These two protein chains interact to form a complex.

Sequence of the second protein:
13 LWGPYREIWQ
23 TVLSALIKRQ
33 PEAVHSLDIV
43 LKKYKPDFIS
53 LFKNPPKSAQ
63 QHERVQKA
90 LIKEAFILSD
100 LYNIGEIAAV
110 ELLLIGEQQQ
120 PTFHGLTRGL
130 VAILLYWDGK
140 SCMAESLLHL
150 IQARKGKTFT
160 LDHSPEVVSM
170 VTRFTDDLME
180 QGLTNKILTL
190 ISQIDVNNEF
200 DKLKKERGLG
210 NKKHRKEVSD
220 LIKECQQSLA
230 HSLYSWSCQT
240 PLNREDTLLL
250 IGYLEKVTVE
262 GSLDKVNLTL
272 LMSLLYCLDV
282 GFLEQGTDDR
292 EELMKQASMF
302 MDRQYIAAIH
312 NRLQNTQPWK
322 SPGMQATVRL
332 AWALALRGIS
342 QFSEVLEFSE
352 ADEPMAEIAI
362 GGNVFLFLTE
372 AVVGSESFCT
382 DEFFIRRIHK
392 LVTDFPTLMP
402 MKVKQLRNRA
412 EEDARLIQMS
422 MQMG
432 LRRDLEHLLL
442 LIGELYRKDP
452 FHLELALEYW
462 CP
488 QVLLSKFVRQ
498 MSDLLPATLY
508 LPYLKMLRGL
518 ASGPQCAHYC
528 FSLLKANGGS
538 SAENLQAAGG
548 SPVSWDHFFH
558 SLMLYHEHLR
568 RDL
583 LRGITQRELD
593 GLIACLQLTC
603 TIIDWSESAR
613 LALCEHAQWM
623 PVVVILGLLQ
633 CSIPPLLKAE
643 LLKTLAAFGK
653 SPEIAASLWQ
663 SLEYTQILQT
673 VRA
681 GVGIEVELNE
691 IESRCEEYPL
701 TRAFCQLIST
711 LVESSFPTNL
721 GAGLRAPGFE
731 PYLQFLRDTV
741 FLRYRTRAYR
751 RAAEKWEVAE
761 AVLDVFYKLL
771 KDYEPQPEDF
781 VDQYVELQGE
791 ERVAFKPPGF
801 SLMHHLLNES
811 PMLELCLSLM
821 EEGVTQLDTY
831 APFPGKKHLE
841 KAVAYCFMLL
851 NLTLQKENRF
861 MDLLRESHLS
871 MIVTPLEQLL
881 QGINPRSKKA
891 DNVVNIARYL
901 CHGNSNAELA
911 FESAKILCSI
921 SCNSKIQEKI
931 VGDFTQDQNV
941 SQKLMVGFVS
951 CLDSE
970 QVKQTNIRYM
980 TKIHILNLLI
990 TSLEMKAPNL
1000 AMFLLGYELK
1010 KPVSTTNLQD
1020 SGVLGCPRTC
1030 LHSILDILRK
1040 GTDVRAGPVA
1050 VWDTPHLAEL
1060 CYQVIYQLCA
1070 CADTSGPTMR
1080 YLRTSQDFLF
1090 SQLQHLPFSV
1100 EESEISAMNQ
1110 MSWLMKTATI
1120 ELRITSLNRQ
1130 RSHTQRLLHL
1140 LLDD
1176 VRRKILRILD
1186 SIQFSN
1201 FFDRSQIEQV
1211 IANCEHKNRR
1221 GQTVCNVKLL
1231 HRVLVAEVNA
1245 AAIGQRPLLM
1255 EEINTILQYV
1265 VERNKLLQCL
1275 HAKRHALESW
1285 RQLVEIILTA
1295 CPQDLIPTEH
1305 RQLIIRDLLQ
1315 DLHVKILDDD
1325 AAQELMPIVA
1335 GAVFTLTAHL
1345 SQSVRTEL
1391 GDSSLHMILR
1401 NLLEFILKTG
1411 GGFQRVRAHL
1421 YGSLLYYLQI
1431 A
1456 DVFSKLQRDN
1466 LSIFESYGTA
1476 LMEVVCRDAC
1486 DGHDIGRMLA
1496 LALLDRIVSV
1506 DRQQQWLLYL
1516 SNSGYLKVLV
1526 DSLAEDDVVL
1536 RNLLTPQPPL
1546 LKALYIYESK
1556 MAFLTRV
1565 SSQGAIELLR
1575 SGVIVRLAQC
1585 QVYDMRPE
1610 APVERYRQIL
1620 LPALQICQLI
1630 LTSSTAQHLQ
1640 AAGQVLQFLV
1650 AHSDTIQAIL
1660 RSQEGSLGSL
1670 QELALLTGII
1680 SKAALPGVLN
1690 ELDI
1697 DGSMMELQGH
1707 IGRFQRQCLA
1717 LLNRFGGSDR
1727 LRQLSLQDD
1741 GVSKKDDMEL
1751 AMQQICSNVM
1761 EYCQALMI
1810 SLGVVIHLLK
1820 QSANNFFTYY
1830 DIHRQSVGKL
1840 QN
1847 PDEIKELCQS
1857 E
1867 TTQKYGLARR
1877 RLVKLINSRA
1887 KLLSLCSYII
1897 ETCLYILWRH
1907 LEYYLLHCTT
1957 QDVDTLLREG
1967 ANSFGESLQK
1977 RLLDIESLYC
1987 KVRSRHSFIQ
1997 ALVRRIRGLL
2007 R

Interface contacts:
Residue D1697 in the second protein contacts residue G1698 in the first protein (closest heavy-atom distance 4.4 Å).
Residue G1698 in the second protein is in contact with residue M1701 in the first protein (closest heavy-atom distance 3.9 Å).
Residue M1701 in the second protein interacts with residue G1698 in the first protein (closest heavy-atom distance 4.3 Å).
Residue G1698 in the second protein interacts with residue G1698 in the first protein (closest heavy-atom distance 3.4 Å).

Sequence of the first protein:
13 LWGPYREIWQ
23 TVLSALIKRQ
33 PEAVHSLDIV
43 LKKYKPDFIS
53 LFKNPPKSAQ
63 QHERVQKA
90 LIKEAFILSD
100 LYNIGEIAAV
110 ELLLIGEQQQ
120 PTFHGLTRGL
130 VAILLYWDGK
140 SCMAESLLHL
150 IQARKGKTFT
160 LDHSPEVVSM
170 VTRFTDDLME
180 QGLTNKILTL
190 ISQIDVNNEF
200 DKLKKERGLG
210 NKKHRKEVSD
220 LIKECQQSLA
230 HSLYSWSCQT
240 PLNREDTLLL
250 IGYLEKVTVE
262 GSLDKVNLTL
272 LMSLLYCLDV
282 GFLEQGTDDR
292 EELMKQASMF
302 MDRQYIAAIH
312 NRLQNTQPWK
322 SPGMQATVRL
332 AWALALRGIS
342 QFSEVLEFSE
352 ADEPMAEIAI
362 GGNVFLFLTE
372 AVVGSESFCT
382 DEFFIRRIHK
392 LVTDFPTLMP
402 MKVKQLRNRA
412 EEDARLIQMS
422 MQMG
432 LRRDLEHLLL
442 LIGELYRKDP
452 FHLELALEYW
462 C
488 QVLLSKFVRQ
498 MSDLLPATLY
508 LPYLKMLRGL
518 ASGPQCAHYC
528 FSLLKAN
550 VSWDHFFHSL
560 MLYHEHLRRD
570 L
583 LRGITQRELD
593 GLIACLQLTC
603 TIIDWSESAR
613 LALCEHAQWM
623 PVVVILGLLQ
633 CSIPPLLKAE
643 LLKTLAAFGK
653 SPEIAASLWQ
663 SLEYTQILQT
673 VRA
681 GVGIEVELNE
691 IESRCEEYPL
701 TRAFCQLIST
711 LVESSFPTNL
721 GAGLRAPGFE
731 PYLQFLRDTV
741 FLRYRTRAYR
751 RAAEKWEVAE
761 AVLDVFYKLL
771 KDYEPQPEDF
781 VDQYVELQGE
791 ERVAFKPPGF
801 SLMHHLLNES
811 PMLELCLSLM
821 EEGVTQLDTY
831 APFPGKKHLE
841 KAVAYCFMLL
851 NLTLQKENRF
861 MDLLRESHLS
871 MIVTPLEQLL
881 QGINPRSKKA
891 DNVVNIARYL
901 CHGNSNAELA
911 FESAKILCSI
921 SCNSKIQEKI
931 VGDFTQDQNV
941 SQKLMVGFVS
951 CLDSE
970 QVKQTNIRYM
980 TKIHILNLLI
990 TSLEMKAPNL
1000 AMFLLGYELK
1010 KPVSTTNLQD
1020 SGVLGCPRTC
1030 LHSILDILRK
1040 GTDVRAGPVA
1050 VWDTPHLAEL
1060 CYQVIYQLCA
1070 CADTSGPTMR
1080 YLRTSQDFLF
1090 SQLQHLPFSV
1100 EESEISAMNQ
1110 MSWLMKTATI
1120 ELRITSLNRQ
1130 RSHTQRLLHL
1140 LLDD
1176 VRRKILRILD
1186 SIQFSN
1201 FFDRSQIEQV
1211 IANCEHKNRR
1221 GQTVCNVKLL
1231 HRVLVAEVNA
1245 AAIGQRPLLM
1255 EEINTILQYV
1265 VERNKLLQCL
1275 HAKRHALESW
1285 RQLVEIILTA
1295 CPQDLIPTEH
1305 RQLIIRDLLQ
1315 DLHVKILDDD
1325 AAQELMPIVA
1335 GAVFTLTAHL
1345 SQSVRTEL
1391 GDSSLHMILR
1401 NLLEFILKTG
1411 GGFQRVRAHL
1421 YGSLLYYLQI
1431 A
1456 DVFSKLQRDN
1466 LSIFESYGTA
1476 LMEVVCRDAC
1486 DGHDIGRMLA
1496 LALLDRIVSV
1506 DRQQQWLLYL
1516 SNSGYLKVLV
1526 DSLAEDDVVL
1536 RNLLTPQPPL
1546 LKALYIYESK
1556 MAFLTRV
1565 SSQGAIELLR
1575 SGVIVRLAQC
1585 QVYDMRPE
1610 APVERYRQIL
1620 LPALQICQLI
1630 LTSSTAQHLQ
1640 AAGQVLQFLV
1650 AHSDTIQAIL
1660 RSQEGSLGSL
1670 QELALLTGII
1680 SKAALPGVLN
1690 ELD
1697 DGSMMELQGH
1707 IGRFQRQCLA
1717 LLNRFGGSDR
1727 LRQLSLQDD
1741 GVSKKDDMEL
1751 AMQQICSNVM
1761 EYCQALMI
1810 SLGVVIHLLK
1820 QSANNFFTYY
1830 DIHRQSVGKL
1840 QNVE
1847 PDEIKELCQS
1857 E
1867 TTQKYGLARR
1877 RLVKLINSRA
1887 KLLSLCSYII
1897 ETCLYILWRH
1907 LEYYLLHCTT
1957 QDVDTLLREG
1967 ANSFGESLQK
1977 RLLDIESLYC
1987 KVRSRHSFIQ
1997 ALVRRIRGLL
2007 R